Interface contacts:
Residue P64 in the first protein contacts residue L47 in the second protein (closest heavy-atom distance 3.2 Å).
Residue Y187 in the first protein interacts with residue W61 in the second protein (closest heavy-atom distance 3.4 Å).
Residue H79 in the first protein contacts residue L56 in the second protein (closest heavy-atom distance 4.5 Å).
Residue P64 in the first protein contacts residue Y46 in the second protein (closest heavy-atom distance 4.7 Å).
Residue K80 in the first protein contacts residue S55 in the second protein (closest heavy-atom distance 4.9 Å).
Residue N76 in the first protein interacts with residue V51 in the second protein (closest heavy-atom distance 3.5 Å).
Residue L77 in the first protein is in contact with residue V51 in the second protein (closest heavy-atom distance 3.7 Å).
Residue N76 in the first protein interacts with residue G49 in the second protein (closest heavy-atom distance 3.9 Å).
Residue P64 in the first protein is in contact with residue Y50 in the second protein (closest heavy-atom distance 3.5 Å).
Residue K80 in the first protein is in contact with residue S57 in the second protein (closest heavy-atom distance 3.9 Å).
Residue W75 in the first protein interacts with residue P52 in the second protein (closest heavy-atom distance 3.2 Å).
Residue Y81 in the first protein interacts with residue L56 in the second protein (closest heavy-atom distance 4.1 Å).
Residue N184 in the first protein interacts with residue L56 in the second protein (closest heavy-atom distance 3.6 Å).
Residue Y187 in the first protein interacts with residue S57 in the second protein (closest heavy-atom distance 3.6 Å).
Residue N76 in the first protein contacts residue P48 in the second protein (closest heavy-atom distance 3.2 Å).
Residue D84 in the first protein contacts residue S55 in the second protein (closest heavy-atom distance 3.7 Å).
Residue L88 in the first protein contacts residue T54 in the second protein (closest heavy-atom distance 5.0 Å).
Residue W192 in the first protein contacts residue L56 in the second protein (closest heavy-atom distance 4.3 Å).
Residue N62 in the first protein contacts residue S45 in the second protein (closest heavy-atom distance 4.2 Å).
Residue Y187 in the first protein is in contact with residue P60 in the second protein (closest heavy-atom distance 3.7 Å).
Residue P63 in the first protein interacts with residue Y46 in the second protein (closest heavy-atom distance 5.0 Å).
Residue Y81 in the first protein contacts residue S55 in the second protein (closest heavy-atom distance 4.6 Å).
Residue P64 in the first protein is in contact with residue G49 in the second protein (closest heavy-atom distance 4.8 Å).
Residue S60 in the first protein contacts residue Y46 in the second protein (closest heavy-atom distance 4.6 Å).
Residue N82 in the first protein is in contact with residue S55 in the second protein (closest heavy-atom distance 3.5 Å).
Residue D85 in the first protein interacts with residue T54 in the second protein (closest heavy-atom distance 3.7 Å).
Residue K80 in the first protein interacts with residue L56 in the second protein (closest heavy-atom distance 3.7 Å).
Residue P61 in the first protein interacts with residue Y46 in the second protein (closest heavy-atom distance 3.7 Å).
Residue N62 in the first protein contacts residue Y46 in the second protein (closest heavy-atom distance 3.2 Å).
Residue W75 in the first protein is in contact with residue Y50 in the second protein (closest heavy-atom distance 3.6 Å).
Residue W75 in the first protein interacts with residue V51 in the second protein (closest heavy-atom distance 4.0 Å).
Residue Y187 in the first protein is in contact with residue L56 in the second protein (closest heavy-atom distance 2.4 Å).
Residue K80 in the first protein contacts residue V51 in the second protein (closest heavy-atom distance 4.2 Å).
Residue L77 in the first protein interacts with residue P52 in the second protein (closest heavy-atom distance 3.7 Å).
Residue Y187 in the first protein contacts residue P59 in the second protein (closest heavy-atom distance 3.6 Å).
Residue N65 in the first protein is in contact with residue P48 in the second protein (closest heavy-atom distance 4.7 Å).
Residue Y81 in the first protein is in contact with residue T54 in the second protein (closest heavy-atom distance 4.5 Å).
Residue V185 in the first protein is in contact with residue L56 in the second protein (closest heavy-atom distance 4.0 Å).
Residue Y187 in the first protein is in contact with residue S58 in the second protein (closest heavy-atom distance 3.7 Å).
Residue D85 in the first protein is in contact with residue S55 in the second protein (closest heavy-atom distance 2.8 Å).
Residue W75 in the first protein interacts with residue Y46 in the second protein (closest heavy-atom distance 3.4 Å).
Residue L77 in the first protein is in contact with residue T54 in the second protein (closest heavy-atom distance 4.0 Å).
Residue K80 in the first protein contacts residue T54 in the second protein (closest heavy-atom distance 2.6 Å).
Residue P64 in the first protein contacts residue P48 in the second protein (closest heavy-atom distance 3.4 Å).
Residue N76 in the first protein contacts residue Y50 in the second protein (closest heavy-atom distance 3.3 Å).
Residue N82 in the first protein contacts residue L56 in the second protein (closest heavy-atom distance 4.7 Å).
Residue D85 in the first protein is in contact with residue L56 in the second protein (closest heavy-atom distance 4.6 Å).

Sequence of the second protein:
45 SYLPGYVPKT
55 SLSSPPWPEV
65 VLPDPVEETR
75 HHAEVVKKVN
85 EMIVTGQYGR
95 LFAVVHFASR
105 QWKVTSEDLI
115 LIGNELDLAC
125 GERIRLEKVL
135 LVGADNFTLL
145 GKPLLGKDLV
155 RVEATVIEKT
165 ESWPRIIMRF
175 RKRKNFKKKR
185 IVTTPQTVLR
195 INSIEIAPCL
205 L

Sequence of the first protein:
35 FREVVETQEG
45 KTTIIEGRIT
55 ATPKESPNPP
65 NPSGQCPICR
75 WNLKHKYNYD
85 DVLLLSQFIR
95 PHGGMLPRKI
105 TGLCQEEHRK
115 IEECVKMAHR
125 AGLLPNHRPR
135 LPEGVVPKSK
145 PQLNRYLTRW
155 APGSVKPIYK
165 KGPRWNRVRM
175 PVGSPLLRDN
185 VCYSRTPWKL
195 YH

The following describes two proteins that form a bound complex.